Sequence of the second protein:
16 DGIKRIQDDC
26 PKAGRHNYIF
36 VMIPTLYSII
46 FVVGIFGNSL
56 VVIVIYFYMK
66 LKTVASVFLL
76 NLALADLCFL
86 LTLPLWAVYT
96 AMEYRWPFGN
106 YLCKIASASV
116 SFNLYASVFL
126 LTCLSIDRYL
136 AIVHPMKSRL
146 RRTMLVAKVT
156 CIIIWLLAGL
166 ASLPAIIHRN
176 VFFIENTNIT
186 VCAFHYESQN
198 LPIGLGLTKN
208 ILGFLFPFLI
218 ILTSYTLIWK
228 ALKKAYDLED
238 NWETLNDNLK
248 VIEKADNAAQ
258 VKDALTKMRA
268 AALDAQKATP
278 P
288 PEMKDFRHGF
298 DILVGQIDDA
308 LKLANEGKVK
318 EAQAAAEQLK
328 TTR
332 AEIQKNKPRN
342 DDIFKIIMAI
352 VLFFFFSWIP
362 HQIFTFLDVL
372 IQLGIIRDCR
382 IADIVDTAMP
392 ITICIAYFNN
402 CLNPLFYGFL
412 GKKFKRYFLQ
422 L

Sequence of the first protein:
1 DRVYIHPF

The following describes two proteins that form a bound complex.

Contacts between the two chains:
Residue R174 in the second protein is in contact with residue I5 in the first protein (closest heavy-atom distance 4.3 Å).
Residue Y120 in the second protein is in contact with residue F8 in the first protein (closest heavy-atom distance 3.5 Å).
Residue A188 in the second protein contacts residue I5 in the first protein (closest heavy-atom distance 3.6 Å).
Residue D369 in the second protein contacts residue Y4 in the first protein (closest heavy-atom distance 3.7 Å).
Residue Y191 in the second protein contacts residue D1 in the first protein (closest heavy-atom distance 3.5 Å).
Residue R30 in the second protein is in contact with residue I5 in the first protein (closest heavy-atom distance 3.4 Å).
Residue R174 in the second protein is in contact with residue P7 in the first protein (closest heavy-atom distance 3.3 Å).
Residue D24 in the second protein is in contact with residue R2 in the first protein (closest heavy-atom distance 4.0 Å).
Residue E192 in the second protein is in contact with residue D1 in the first protein (closest heavy-atom distance 3.7 Å).
Residue I372 in the second protein interacts with residue R2 in the first protein (closest heavy-atom distance 4.2 Å).
Residue Y42 in the second protein interacts with residue P7 in the first protein (closest heavy-atom distance 4.0 Å).
Residue W91 in the second protein interacts with residue I5 in the first protein (closest heavy-atom distance 4.3 Å).
Residue S112 in the second protein contacts residue P7 in the first protein (closest heavy-atom distance 4.1 Å).
Residue D23 in the second protein is in contact with residue V3 in the first protein (closest heavy-atom distance 3.9 Å).
Residue R174 in the second protein interacts with residue F8 in the first protein (closest heavy-atom distance 4.5 Å).
Residue M390 in the second protein is in contact with residue H6 in the first protein (closest heavy-atom distance 3.4 Å).
Residue H190 in the second protein is in contact with residue R2 in the first protein (closest heavy-atom distance 3.8 Å).
Residue Y191 in the second protein interacts with residue R2 in the first protein (closest heavy-atom distance 2.9 Å).
Residue V115 in the second protein contacts residue F8 in the first protein (closest heavy-atom distance 4.0 Å).
Residue V186 in the second protein contacts residue I5 in the first protein (closest heavy-atom distance 4.2 Å).
Residue Y99 in the second protein is in contact with residue I5 in the first protein (closest heavy-atom distance 3.5 Å).
Residue S116 in the second protein contacts residue F8 in the first protein (closest heavy-atom distance 3.1 Å).
Residue R174 in the second protein contacts residue H6 in the first protein (closest heavy-atom distance 2.2 Å).
Residue K206 in the second protein is in contact with residue F8 in the first protein (closest heavy-atom distance 2.4 Å).
Residue I21 in the second protein interacts with residue V3 in the first protein (closest heavy-atom distance 4.4 Å).
Residue Q22 in the second protein interacts with residue D1 in the first protein (closest heavy-atom distance 3.2 Å).
Residue D24 in the second protein is in contact with residue D1 in the first protein (closest heavy-atom distance 2.7 Å).
Residue S193 in the second protein interacts with residue D1 in the first protein (closest heavy-atom distance 3.6 Å).
Residue A383 in the second protein interacts with residue R2 in the first protein (closest heavy-atom distance 4.1 Å).
Residue Y191 in the second protein is in contact with residue Y4 in the first protein (closest heavy-atom distance 3.8 Å).
Residue H362 in the second protein interacts with residue Y4 in the first protein (closest heavy-atom distance 4.5 Å).
Residue C187 in the second protein is in contact with residue I5 in the first protein (closest heavy-atom distance 4.0 Å).
Residue I394 in the second protein contacts residue P7 in the first protein (closest heavy-atom distance 3.7 Å).
Residue K206 in the second protein contacts residue Y4 in the first protein (closest heavy-atom distance 4.2 Å).
Residue F189 in the second protein contacts residue Y4 in the first protein (closest heavy-atom distance 3.2 Å).
Residue Y94 in the second protein interacts with residue I5 in the first protein (closest heavy-atom distance 3.2 Å).
Residue I394 in the second protein contacts residue F8 in the first protein (closest heavy-atom distance 4.0 Å).
Residue P391 in the second protein is in contact with residue H6 in the first protein (closest heavy-atom distance 3.6 Å).
Residue V386 in the second protein contacts residue R2 in the first protein (closest heavy-atom distance 4.1 Å).
Residue A188 in the second protein interacts with residue V3 in the first protein (closest heavy-atom distance 3.6 Å).
Residue D23 in the second protein is in contact with residue D1 in the first protein (closest heavy-atom distance 4.0 Å).
Residue H190 in the second protein is in contact with residue D1 in the first protein (closest heavy-atom distance 3.9 Å).
Residue D387 in the second protein contacts residue H6 in the first protein (closest heavy-atom distance 2.9 Å).
Residue R174 in the second protein is in contact with residue Y4 in the first protein (closest heavy-atom distance 3.4 Å).
Residue I394 in the second protein is in contact with residue H6 in the first protein (closest heavy-atom distance 4.2 Å).
Residue Y99 in the second protein interacts with residue H6 in the first protein (closest heavy-atom distance 4.4 Å).
Residue V186 in the second protein is in contact with residue V3 in the first protein (closest heavy-atom distance 3.8 Å).
Residue F189 in the second protein is in contact with residue R2 in the first protein (closest heavy-atom distance 3.4 Å).
Residue I21 in the second protein contacts residue D1 in the first protein (closest heavy-atom distance 4.3 Å).
Residue H362 in the second protein interacts with residue F8 in the first protein (closest heavy-atom distance 3.9 Å).
Residue A188 in the second protein contacts residue Y4 in the first protein (closest heavy-atom distance 3.1 Å).
Residue D369 in the second protein contacts residue R2 in the first protein (closest heavy-atom distance 2.8 Å).
Residue W91 in the second protein interacts with residue P7 in the first protein (closest heavy-atom distance 3.6 Å).
Residue V386 in the second protein interacts with residue H6 in the first protein (closest heavy-atom distance 4.3 Å).
Residue D387 in the second protein is in contact with residue R2 in the first protein (closest heavy-atom distance 3.1 Å).
Residue L119 in the second protein interacts with residue F8 in the first protein (closest heavy-atom distance 3.5 Å).
Residue Q373 in the second protein contacts residue R2 in the first protein (closest heavy-atom distance 4.4 Å).
Residue F189 in the second protein contacts residue V3 in the first protein (closest heavy-atom distance 3.7 Å).
Residue M390 in the second protein contacts residue Y4 in the first protein (closest heavy-atom distance 3.6 Å).
Residue W91 in the second protein interacts with residue H6 in the first protein (closest heavy-atom distance 4.5 Å).